This data describes a binding interaction between two proteins.

Sequence of protein 2:
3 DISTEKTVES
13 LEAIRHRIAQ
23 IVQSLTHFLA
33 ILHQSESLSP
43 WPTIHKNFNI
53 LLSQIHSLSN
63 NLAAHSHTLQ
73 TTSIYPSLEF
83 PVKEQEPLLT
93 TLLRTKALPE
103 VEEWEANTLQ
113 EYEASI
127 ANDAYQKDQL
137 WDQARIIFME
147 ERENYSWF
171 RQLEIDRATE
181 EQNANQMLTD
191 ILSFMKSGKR

Interface contacts:
Residue I46 in protein 2 is in contact with residue Y160 in protein 1 (closest heavy-atom distance 3.4 Å).
Residue Y77 in protein 2 contacts residue H85 in protein 1 (closest heavy-atom distance 3.5 Å).
Residue L91 in protein 2 interacts with residue F112 in protein 1 (closest heavy-atom distance 3.7 Å).
Residue L80 in protein 2 interacts with residue R87 in protein 1 (closest heavy-atom distance 3.6 Å).
Residue L64 in protein 2 contacts residue M132 in protein 1 (closest heavy-atom distance 3.8 Å).
Residue W43 in protein 2 interacts with residue I146 in protein 1 (closest heavy-atom distance 3.5 Å).
Residue W106 in protein 2 contacts residue Y137 in protein 1 (closest heavy-atom distance 3.5 Å).
Residue Y77 in protein 2 interacts with residue F112 in protein 1 (closest heavy-atom distance 3.6 Å).
Residue K85 in protein 2 contacts residue N115 in protein 1 (closest heavy-atom distance 3.6 Å).
Residue R96 in protein 2 contacts residue R131 in protein 1 (closest heavy-atom distance 3.3 Å).
Residue W43 in protein 2 contacts residue Y158 in protein 1 (closest heavy-atom distance 3.8 Å).
Residue L27 in protein 2 is in contact with residue F139 in protein 1 (closest heavy-atom distance 3.5 Å).
Residue S75 in protein 2 contacts residue P122 in protein 1 (closest heavy-atom distance 3.5 Å).
Residue I76 in protein 2 contacts residue A124 in protein 1 (closest heavy-atom distance 3.6 Å).
Residue T92 in protein 2 is in contact with residue Y119 in protein 1 (closest heavy-atom distance 3.7 Å).
Residue I57 in protein 2 interacts with residue F139 in protein 1 (closest heavy-atom distance 3.4 Å).
Residue I76 in protein 2 interacts with residue A121 in protein 1 (closest heavy-atom distance 3.4 Å).
Residue S79 in protein 2 is in contact with residue L91 in protein 1 (closest heavy-atom distance 3.8 Å).
Residue F50 in protein 2 interacts with residue L143 in protein 1 (closest heavy-atom distance 3.6 Å).
Residue S61 in protein 2 is in contact with residue M132 in protein 1 (closest heavy-atom distance 3.3 Å).
Residue E88 in protein 2 interacts with residue C114 in protein 1 (closest heavy-atom distance 3.0 Å).
Residue Y77 in protein 2 interacts with residue V110 in protein 1 (closest heavy-atom distance 3.6 Å).
Residue E102 in protein 2 is in contact with residue K141 in protein 1 (closest heavy-atom distance 2.7 Å).
Residue A99 in protein 2 contacts residue N134 in protein 1 (closest heavy-atom distance 3.5 Å).
Residue V84 in protein 2 is in contact with residue N115 in protein 1 (closest heavy-atom distance 2.7 Å).
Residue T97 in protein 2 is in contact with residue S16 in protein 1 (closest heavy-atom distance 3.8 Å).
Residue V103 in protein 2 is in contact with residue Y137 in protein 1 (closest heavy-atom distance 3.6 Å).
Residue P42 in protein 2 interacts with residue Y160 in protein 1 (closest heavy-atom distance 3.6 Å).
Residue L71 in protein 2 contacts residue A124 in protein 1 (closest heavy-atom distance 3.5 Å).
Residue S75 in protein 2 interacts with residue A121 in protein 1 (closest heavy-atom distance 3.3 Å).
Residue L40 in protein 2 contacts residue Y160 in protein 1 (closest heavy-atom distance 3.7 Å).
Residue Y77 in protein 2 interacts with residue V93 in protein 1 (closest heavy-atom distance 3.6 Å).
Residue L95 in protein 2 interacts with residue P122 in protein 1 (closest heavy-atom distance 3.6 Å).
Residue E88 in protein 2 is in contact with residue N115 in protein 1 (closest heavy-atom distance 3.3 Å).
Residue L64 in protein 2 is in contact with residue A129 in protein 1 (closest heavy-atom distance 3.7 Å).
Residue T97 in protein 2 contacts residue T130 in protein 1 (closest heavy-atom distance 3.3 Å).
Residue W43 in protein 2 contacts residue Y160 in protein 1 (closest heavy-atom distance 2.9 Å).
Residue S41 in protein 2 contacts residue Y160 in protein 1 (closest heavy-atom distance 2.8 Å).
Residue E88 in protein 2 contacts residue Y119 in protein 1 (closest heavy-atom distance 2.9 Å).
Residue T93 in protein 2 is in contact with residue R131 in protein 1 (closest heavy-atom distance 2.9 Å).
Residue I16 in protein 2 is in contact with residue L128 in protein 1 (closest heavy-atom distance 3.7 Å).
Residue P78 in protein 2 interacts with residue F112 in protein 1 (closest heavy-atom distance 3.6 Å).
Residue Q72 in protein 2 contacts residue Y125 in protein 1 (closest heavy-atom distance 3.6 Å).
Residue T74 in protein 2 interacts with residue N123 in protein 1 (closest heavy-atom distance 3.6 Å).
Residue K85 in protein 2 is in contact with residue F90 in protein 1 (closest heavy-atom distance 3.6 Å).
Residue A99 in protein 2 contacts residue T130 in protein 1 (closest heavy-atom distance 3.8 Å).
Residue L80 in protein 2 interacts with residue E86 in protein 1 (closest heavy-atom distance 3.7 Å).
Residue L64 in protein 2 interacts with residue Y125 in protein 1 (closest heavy-atom distance 3.6 Å).
Residue V103 in protein 2 is in contact with residue N134 in protein 1 (closest heavy-atom distance 3.5 Å).
Residue P78 in protein 2 contacts residue L91 in protein 1 (closest heavy-atom distance 3.7 Å).
Residue S75 in protein 2 interacts with residue V110 in protein 1 (closest heavy-atom distance 3.7 Å).
Residue L60 in protein 2 interacts with residue M132 in protein 1 (closest heavy-atom distance 3.7 Å).
Residue Q72 in protein 2 contacts residue N123 in protein 1 (closest heavy-atom distance 2.6 Å).
Residue L100 in protein 2 is in contact with residue N134 in protein 1 (closest heavy-atom distance 2.8 Å).
Residue T74 in protein 2 interacts with residue A124 in protein 1 (closest heavy-atom distance 2.8 Å).
Residue W43 in protein 2 is in contact with residue P150 in protein 1 (closest heavy-atom distance 3.7 Å).
Residue E102 in protein 2 interacts with residue Y137 in protein 1 (closest heavy-atom distance 3.3 Å).
Residue I57 in protein 2 interacts with residue M132 in protein 1 (closest heavy-atom distance 3.7 Å).
Residue V84 in protein 2 interacts with residue C114 in protein 1 (closest heavy-atom distance 3.6 Å).
Residue I76 in protein 2 interacts with residue P122 in protein 1 (closest heavy-atom distance 3.0 Å).

Sequence of protein 1:
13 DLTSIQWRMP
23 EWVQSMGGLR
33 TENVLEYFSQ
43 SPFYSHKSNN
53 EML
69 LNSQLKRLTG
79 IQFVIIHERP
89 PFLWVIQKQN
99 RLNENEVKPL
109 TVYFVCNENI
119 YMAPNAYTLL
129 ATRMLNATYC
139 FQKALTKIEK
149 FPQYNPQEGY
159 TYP